Sequence of protein 1:
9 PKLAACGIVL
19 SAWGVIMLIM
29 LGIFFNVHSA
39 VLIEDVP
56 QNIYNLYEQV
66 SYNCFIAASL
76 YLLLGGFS

The following describes two proteins that form a bound complex.

Residue-level contacts at the interface:
Residue L79 in protein 2 contacts residue Y59 in protein 1 (closest heavy-atom distance 3.3 Å).
Residue F78 in protein 2 interacts with residue Y59 in protein 1 (closest heavy-atom distance 4.2 Å).
Residue V76 in protein 2 is in contact with residue A38 in protein 1 (closest heavy-atom distance 4.4 Å).
Residue Y75 in protein 2 is in contact with residue I58 in protein 1 (closest heavy-atom distance 3.9 Å).
Residue T72 in protein 2 contacts residue I41 in protein 1 (closest heavy-atom distance 4.2 Å).
Residue Y75 in protein 2 contacts residue A38 in protein 1 (closest heavy-atom distance 4.7 Å).
Residue E71 in protein 2 interacts with residue I41 in protein 1 (closest heavy-atom distance 4.3 Å).
Residue Y75 in protein 2 contacts residue S37 in protein 1 (closest heavy-atom distance 4.9 Å).
Residue Y75 in protein 2 interacts with residue Y62 in protein 1 (closest heavy-atom distance 3.4 Å).
Residue K69 in protein 2 is in contact with residue E42 in protein 1 (closest heavy-atom distance 4.3 Å).
Residue Y75 in protein 2 interacts with residue I41 in protein 1 (closest heavy-atom distance 3.2 Å).
Residue Y75 in protein 2 is in contact with residue Y59 in protein 1 (closest heavy-atom distance 4.7 Å).
Residue Y75 in protein 2 interacts with residue H36 in protein 1 (closest heavy-atom distance 4.8 Å).
Residue L79 in protein 2 contacts residue A38 in protein 1 (closest heavy-atom distance 4.2 Å).
Residue L79 in protein 2 contacts residue H36 in protein 1 (closest heavy-atom distance 4.2 Å).

Sequence of protein 2:
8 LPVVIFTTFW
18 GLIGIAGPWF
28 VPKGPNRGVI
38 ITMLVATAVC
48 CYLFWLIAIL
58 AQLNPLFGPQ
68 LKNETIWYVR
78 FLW